Sequence of chain A:
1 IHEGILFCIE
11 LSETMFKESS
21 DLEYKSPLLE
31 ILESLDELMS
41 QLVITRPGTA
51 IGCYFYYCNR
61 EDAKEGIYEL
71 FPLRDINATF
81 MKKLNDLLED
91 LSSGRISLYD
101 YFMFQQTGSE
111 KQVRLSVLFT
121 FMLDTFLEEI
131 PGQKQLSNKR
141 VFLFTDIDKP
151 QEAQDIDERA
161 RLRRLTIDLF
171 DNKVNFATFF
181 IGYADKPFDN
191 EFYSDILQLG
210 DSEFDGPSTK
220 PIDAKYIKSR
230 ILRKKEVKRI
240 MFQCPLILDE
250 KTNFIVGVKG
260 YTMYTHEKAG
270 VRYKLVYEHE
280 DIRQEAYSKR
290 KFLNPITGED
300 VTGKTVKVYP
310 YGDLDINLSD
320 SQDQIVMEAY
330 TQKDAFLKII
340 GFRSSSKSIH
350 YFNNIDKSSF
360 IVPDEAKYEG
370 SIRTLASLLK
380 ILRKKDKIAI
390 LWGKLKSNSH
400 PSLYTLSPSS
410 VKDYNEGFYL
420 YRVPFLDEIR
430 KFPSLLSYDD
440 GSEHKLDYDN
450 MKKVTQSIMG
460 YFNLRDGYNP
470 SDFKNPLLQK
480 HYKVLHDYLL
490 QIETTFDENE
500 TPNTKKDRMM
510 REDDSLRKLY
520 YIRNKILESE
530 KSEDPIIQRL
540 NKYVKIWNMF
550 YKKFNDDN

Sequence of chain B:
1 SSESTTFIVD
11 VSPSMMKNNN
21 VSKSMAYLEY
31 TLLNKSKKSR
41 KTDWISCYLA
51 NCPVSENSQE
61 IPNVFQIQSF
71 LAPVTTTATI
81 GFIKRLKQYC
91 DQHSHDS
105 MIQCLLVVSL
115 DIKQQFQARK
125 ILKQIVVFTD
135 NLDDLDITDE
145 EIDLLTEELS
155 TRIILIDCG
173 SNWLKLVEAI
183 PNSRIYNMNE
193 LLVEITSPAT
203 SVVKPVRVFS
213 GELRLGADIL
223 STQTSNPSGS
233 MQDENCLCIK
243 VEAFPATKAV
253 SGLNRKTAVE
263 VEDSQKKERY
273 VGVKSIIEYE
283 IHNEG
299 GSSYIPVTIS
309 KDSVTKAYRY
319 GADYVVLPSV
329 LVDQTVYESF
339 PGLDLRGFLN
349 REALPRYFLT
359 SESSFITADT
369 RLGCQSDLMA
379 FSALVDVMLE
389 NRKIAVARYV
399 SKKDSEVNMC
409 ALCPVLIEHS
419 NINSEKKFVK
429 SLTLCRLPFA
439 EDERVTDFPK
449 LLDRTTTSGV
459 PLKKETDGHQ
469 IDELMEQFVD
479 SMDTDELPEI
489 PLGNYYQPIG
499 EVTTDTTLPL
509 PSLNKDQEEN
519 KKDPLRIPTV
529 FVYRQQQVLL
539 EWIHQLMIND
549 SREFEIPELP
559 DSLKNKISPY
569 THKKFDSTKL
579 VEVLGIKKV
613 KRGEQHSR

The following describes two proteins that form a bound complex.

Residue-level contacts at the interface:
Residue A260 in chain B interacts with residue V305 in chain A (closest heavy-atom distance 2.8 Å).
Residue S203 in chain B interacts with residue D426 in chain A (closest heavy-atom distance 2.9 Å).
Residue Y318 in chain B interacts with residue H485 in chain A (closest heavy-atom distance 2.8 Å).
Residue V587 in chain B is in contact with residue K366 in chain A (closest heavy-atom distance 2.9 Å).
Residue T249 in chain B interacts with residue N353 in chain A (closest heavy-atom distance 2.9 Å).
Residue S575 in chain B contacts residue D248 in chain A (closest heavy-atom distance 2.7 Å).
Residue D478 in chain B contacts residue K384 in chain A (closest heavy-atom distance 2.7 Å).
Residue T259 in chain B is in contact with residue K306 in chain A (closest heavy-atom distance 2.7 Å).
Residue A315 in chain B contacts residue K273 in chain A (closest heavy-atom distance 2.7 Å).
Residue R442 in chain B interacts with residue E235 in chain A (closest heavy-atom distance 2.9 Å).
Residue F346 in chain B contacts residue F461 in chain A (closest heavy-atom distance 2.8 Å).
Residue T455 in chain B interacts with residue D214 in chain A (closest heavy-atom distance 2.9 Å).
Residue P436 in chain B contacts residue Y467 in chain A (closest heavy-atom distance 2.7 Å).
Residue Y568 in chain B interacts with residue I339 in chain A (closest heavy-atom distance 2.6 Å).
Residue G218 in chain B is in contact with residue R522 in chain A (closest heavy-atom distance 2.9 Å).
Residue R620 in chain B interacts with residue Y487 in chain A (closest heavy-atom distance 2.7 Å).
Residue R354 in chain B is in contact with residue H349 in chain A (closest heavy-atom distance 2.8 Å).
Residue L352 in chain B is in contact with residue Y350 in chain A (closest heavy-atom distance 2.6 Å).
Residue R532 in chain B contacts residue V325 in chain A (closest heavy-atom distance 2.8 Å).
Residue D235 in chain B is in contact with residue R522 in chain A (closest heavy-atom distance 2.7 Å).
Residue T482 in chain B interacts with residue F341 in chain A (closest heavy-atom distance 2.8 Å).
Residue F446 in chain B is in contact with residue N414 in chain A (closest heavy-atom distance 2.7 Å).
Residue Y494 in chain B is in contact with residue F351 in chain A (closest heavy-atom distance 2.5 Å).
Residue T482 in chain B interacts with residue R342 in chain A (closest heavy-atom distance 2.7 Å).
Residue L485 in chain B contacts residue R342 in chain A (closest heavy-atom distance 2.6 Å).
Residue D483 in chain B contacts residue S343 in chain A (closest heavy-atom distance 2.6 Å).
Residue R396 in chain B interacts with residue S514 in chain A (closest heavy-atom distance 3.0 Å).
Residue I497 in chain B is in contact with residue F431 in chain A (closest heavy-atom distance 2.9 Å).
Residue S359 in chain B is in contact with residue N353 in chain A (closest heavy-atom distance 2.8 Å).
Residue H284 in chain B is in contact with residue Q283 in chain A (closest heavy-atom distance 2.7 Å).
Residue L449 in chain B contacts residue E415 in chain A (closest heavy-atom distance 2.9 Å).
Residue T527 in chain B interacts with residue D426 in chain A (closest heavy-atom distance 2.6 Å).
Residue K276 in chain B is in contact with residue L292 in chain A (closest heavy-atom distance 2.9 Å).
Residue A248 in chain B interacts with residue R429 in chain A (closest heavy-atom distance 2.8 Å).
Residue D470 in chain B contacts residue S376 in chain A (closest heavy-atom distance 2.5 Å).
Residue T455 in chain B is in contact with residue G215 in chain A (closest heavy-atom distance 2.5 Å).
Residue K258 in chain B is in contact with residue V307 in chain A (closest heavy-atom distance 2.8 Å).
Residue T444 in chain B contacts residue N414 in chain A (closest heavy-atom distance 2.9 Å).
Residue E404 in chain B contacts residue H265 in chain A (closest heavy-atom distance 2.9 Å).
Residue S374 in chain B is in contact with residue Y550 in chain A (closest heavy-atom distance 2.7 Å).
Residue E439 in chain B is in contact with residue Q478 in chain A (closest heavy-atom distance 2.7 Å).
Residue R442 in chain B contacts residue M262 in chain A (closest heavy-atom distance 2.9 Å).
Residue L582 in chain B is in contact with residue R372 in chain A (closest heavy-atom distance 2.9 Å).
Residue F346 in chain B interacts with residue L463 in chain A (closest heavy-atom distance 2.7 Å).
Residue D375 in chain B interacts with residue Y550 in chain A (closest heavy-atom distance 2.8 Å).
Residue Q495 in chain B contacts residue F431 in chain A (closest heavy-atom distance 2.9 Å).
Residue Q332 in chain B interacts with residue K479 in chain A (closest heavy-atom distance 2.6 Å).
Residue A438 in chain B contacts residue F472 in chain A (closest heavy-atom distance 2.8 Å).
Residue S253 in chain B interacts with residue H399 in chain A (closest heavy-atom distance 2.9 Å).
Residue D445 in chain B contacts residue R232 in chain A (closest heavy-atom distance 2.4 Å).
Residue T76 in chain B is in contact with residue Y310 in chain A (closest heavy-atom distance 2.6 Å).
Residue I278 in chain B is in contact with residue K290 in chain A (closest heavy-atom distance 2.8 Å).
Residue E282 in chain B contacts residue Y286 in chain A (closest heavy-atom distance 2.9 Å).
Residue E280 in chain B is in contact with residue K288 in chain A (closest heavy-atom distance 2.7 Å).
Residue L450 in chain B contacts residue E415 in chain A (closest heavy-atom distance 2.8 Å).
Residue Y355 in chain B contacts residue S357 in chain A (closest heavy-atom distance 2.9 Å).
Residue S575 in chain B interacts with residue T251 in chain A (closest heavy-atom distance 2.6 Å).
Residue T313 in chain B interacts with residue V275 in chain A (closest heavy-atom distance 3.0 Å).
Residue S456 in chain B is in contact with residue D214 in chain A (closest heavy-atom distance 2.9 Å).
Residue D384 in chain B interacts with residue Y447 in chain A (closest heavy-atom distance 2.4 Å).